Sequence of the second protein:
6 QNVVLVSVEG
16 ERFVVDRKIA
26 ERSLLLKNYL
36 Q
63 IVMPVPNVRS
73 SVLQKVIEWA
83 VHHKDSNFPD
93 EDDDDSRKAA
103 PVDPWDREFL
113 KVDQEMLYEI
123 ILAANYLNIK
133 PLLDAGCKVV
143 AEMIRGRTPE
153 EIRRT

Residue-level contacts at the interface:
Residue H85 in the first protein contacts residue I154 in the second protein (closest heavy-atom distance 4.6 Å).
Residue L10 in the first protein interacts with residue Y120 in the second protein (closest heavy-atom distance 4.8 Å).
Residue L6 in the first protein contacts residue Y120 in the second protein (closest heavy-atom distance 3.6 Å).
Residue F21 in the first protein is in contact with residue R147 in the second protein (closest heavy-atom distance 4.1 Å).
Residue F21 in the first protein contacts residue K100 in the second protein (closest heavy-atom distance 3.0 Å).
Residue L22 in the first protein interacts with residue I146 in the second protein (closest heavy-atom distance 3.3 Å).
Residue T17 in the first protein interacts with residue L135 in the second protein (closest heavy-atom distance 4.9 Å).
Residue F21 in the first protein interacts with residue K140 in the second protein (closest heavy-atom distance 4.2 Å).
Residue I14 in the first protein contacts residue N127 in the second protein (closest heavy-atom distance 4.1 Å).
Residue H85 in the first protein is in contact with residue T157 in the second protein (closest heavy-atom distance 4.5 Å).
Residue F7 in the first protein interacts with residue Y120 in the second protein (closest heavy-atom distance 4.4 Å).
Residue I14 in the first protein interacts with residue I123 in the second protein (closest heavy-atom distance 4.1 Å).
Residue F21 in the first protein contacts residue R99 in the second protein (closest heavy-atom distance 3.4 Å).
Residue V18 in the first protein is in contact with residue C139 in the second protein (closest heavy-atom distance 3.5 Å).
Residue D86 in the first protein is in contact with residue R149 in the second protein (closest heavy-atom distance 4.3 Å).
Residue R78 in the first protein is in contact with residue R155 in the second protein (closest heavy-atom distance 3.6 Å).
Residue L82 in the first protein is in contact with residue I154 in the second protein (closest heavy-atom distance 4.0 Å).
Residue N355 in the first protein is in contact with residue D97 in the second protein (closest heavy-atom distance 4.2 Å).
Residue F21 in the first protein interacts with residue C139 in the second protein (closest heavy-atom distance 4.2 Å).
Residue F21 in the first protein contacts residue A143 in the second protein (closest heavy-atom distance 4.9 Å).
Residue F20 in the first protein contacts residue K100 in the second protein (closest heavy-atom distance 2.9 Å).
Residue L82 in the first protein contacts residue P151 in the second protein (closest heavy-atom distance 3.7 Å).
Residue I88 in the first protein interacts with residue I154 in the second protein (closest heavy-atom distance 4.5 Å).
Residue F21 in the first protein interacts with residue D136 in the second protein (closest heavy-atom distance 3.9 Å).
Residue I88 in the first protein contacts residue I146 in the second protein (closest heavy-atom distance 4.6 Å).
Residue I87 in the first protein contacts residue T157 in the second protein (closest heavy-atom distance 4.0 Å).
Residue L82 in the first protein is in contact with residue R155 in the second protein (closest heavy-atom distance 3.4 Å).
Residue F7 in the first protein interacts with residue V142 in the second protein (closest heavy-atom distance 3.5 Å).
Residue Y19 in the first protein is in contact with residue I146 in the second protein (closest heavy-atom distance 5.0 Å).
Residue I14 in the first protein is in contact with residue L135 in the second protein (closest heavy-atom distance 4.7 Å).
Residue T17 in the first protein is in contact with residue D136 in the second protein (closest heavy-atom distance 4.6 Å).
Residue G23 in the first protein is in contact with residue K100 in the second protein (closest heavy-atom distance 3.8 Å).
Residue D3 in the first protein contacts residue M145 in the second protein (closest heavy-atom distance 3.3 Å).
Residue L6 in the first protein is in contact with residue E117 in the second protein (closest heavy-atom distance 3.2 Å).
Residue D3 in the first protein is in contact with residue Q116 in the second protein (closest heavy-atom distance 2.9 Å).
Residue V18 in the first protein interacts with residue I146 in the second protein (closest heavy-atom distance 4.8 Å).
Residue V25 in the first protein is in contact with residue R147 in the second protein (closest heavy-atom distance 4.6 Å).
Residue D3 in the first protein contacts residue Y120 in the second protein (closest heavy-atom distance 3.5 Å).
Residue V18 in the first protein contacts residue V142 in the second protein (closest heavy-atom distance 4.9 Å).
Residue L22 in the first protein interacts with residue R147 in the second protein (closest heavy-atom distance 3.2 Å).
Residue R78 in the first protein contacts residue E152 in the second protein (closest heavy-atom distance 5.0 Å).
Residue I14 in the first protein contacts residue C139 in the second protein (closest heavy-atom distance 4.6 Å).
Residue T17 in the first protein is in contact with residue C139 in the second protein (closest heavy-atom distance 3.5 Å).
Residue F20 in the first protein interacts with residue R99 in the second protein (closest heavy-atom distance 3.4 Å).
Residue I88 in the first protein contacts residue R149 in the second protein (closest heavy-atom distance 3.5 Å).
Residue D13 in the first protein is in contact with residue N127 in the second protein (closest heavy-atom distance 3.3 Å).
Residue D86 in the first protein interacts with residue I154 in the second protein (closest heavy-atom distance 3.1 Å).
Residue V18 in the first protein interacts with residue A143 in the second protein (closest heavy-atom distance 4.8 Å).
Residue L22 in the first protein interacts with residue K100 in the second protein (closest heavy-atom distance 4.5 Å).
Residue F20 in the first protein interacts with residue D96 in the second protein (closest heavy-atom distance 3.6 Å).
Residue L6 in the first protein interacts with residue Q116 in the second protein (closest heavy-atom distance 4.0 Å).
Residue L22 in the first protein interacts with residue A143 in the second protein (closest heavy-atom distance 4.0 Å).
Residue P11 in the first protein contacts residue L124 in the second protein (closest heavy-atom distance 4.4 Å).

Sequence of the first protein:
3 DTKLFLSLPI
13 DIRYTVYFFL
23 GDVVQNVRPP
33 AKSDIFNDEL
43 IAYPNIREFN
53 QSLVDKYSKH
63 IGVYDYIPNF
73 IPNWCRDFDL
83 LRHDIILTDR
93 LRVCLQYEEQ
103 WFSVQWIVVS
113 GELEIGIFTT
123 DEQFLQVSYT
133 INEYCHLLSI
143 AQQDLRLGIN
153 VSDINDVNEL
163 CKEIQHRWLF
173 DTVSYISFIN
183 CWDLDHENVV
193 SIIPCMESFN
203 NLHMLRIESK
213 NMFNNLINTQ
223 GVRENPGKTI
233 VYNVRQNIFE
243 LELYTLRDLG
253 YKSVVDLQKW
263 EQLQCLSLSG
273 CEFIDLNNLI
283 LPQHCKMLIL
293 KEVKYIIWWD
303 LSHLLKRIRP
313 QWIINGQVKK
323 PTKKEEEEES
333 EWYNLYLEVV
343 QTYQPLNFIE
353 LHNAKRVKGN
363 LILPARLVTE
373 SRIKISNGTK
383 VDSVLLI

This data describes a binding interaction between two proteins.